Contacts between the two chains:
Residue I242 in protein 1 is in contact with residue H2 in protein 2 (closest heavy-atom distance 4.9 Å).
Residue K91 in protein 1 is in contact with residue L5 in protein 2 (closest heavy-atom distance 4.0 Å).
Residue E84 in protein 1 interacts with residue R6 in protein 2 (closest heavy-atom distance 2.8 Å).
Residue V65 in protein 1 contacts residue L4 in protein 2 (closest heavy-atom distance 4.2 Å).
Residue R83 in protein 1 interacts with residue L9 in protein 2 (closest heavy-atom distance 3.5 Å).
Residue K73 in protein 1 interacts with residue L8 in protein 2 (closest heavy-atom distance 3.1 Å).
Residue I62 in protein 1 contacts residue L4 in protein 2 (closest heavy-atom distance 4.6 Å).
Residue V69 in protein 1 interacts with residue L8 in protein 2 (closest heavy-atom distance 3.6 Å).
Residue I242 in protein 1 is in contact with residue L4 in protein 2 (closest heavy-atom distance 4.4 Å).
Residue E241 in protein 1 interacts with residue D1 in protein 2 (closest heavy-atom distance 4.6 Å).
Residue I87 in protein 1 contacts residue L9 in protein 2 (closest heavy-atom distance 3.6 Å).
Residue I87 in protein 1 contacts residue H2 in protein 2 (closest heavy-atom distance 3.8 Å).
Residue K91 in protein 1 contacts residue H2 in protein 2 (closest heavy-atom distance 2.8 Å).
Residue F78 in protein 1 contacts residue L9 in protein 2 (closest heavy-atom distance 4.4 Å).
Residue V69 in protein 1 contacts residue L9 in protein 2 (closest heavy-atom distance 3.7 Å).
Residue Q66 in protein 1 interacts with residue L8 in protein 2 (closest heavy-atom distance 3.5 Å).
Residue R83 in protein 1 contacts residue R6 in protein 2 (closest heavy-atom distance 3.6 Å).
Residue K73 in protein 1 contacts residue L9 in protein 2 (closest heavy-atom distance 3.1 Å).
Residue R83 in protein 1 contacts residue D10 in protein 2 (closest heavy-atom distance 3.0 Å).
Residue L238 in protein 1 is in contact with residue Q3 in protein 2 (closest heavy-atom distance 4.4 Å).
Residue V69 in protein 1 is in contact with residue L5 in protein 2 (closest heavy-atom distance 4.0 Å).
Residue V65 in protein 1 contacts residue L5 in protein 2 (closest heavy-atom distance 4.2 Å).
Residue K73 in protein 1 interacts with residue D12 in protein 2 (closest heavy-atom distance 4.8 Å).
Residue E241 in protein 1 is in contact with residue Q3 in protein 2 (closest heavy-atom distance 3.2 Å).
Residue L238 in protein 1 is in contact with residue L4 in protein 2 (closest heavy-atom distance 3.1 Å).
Residue D70 in protein 1 is in contact with residue L8 in protein 2 (closest heavy-atom distance 4.5 Å).
Residue V65 in protein 1 contacts residue L8 in protein 2 (closest heavy-atom distance 4.0 Å).
Residue L90 in protein 1 interacts with residue L5 in protein 2 (closest heavy-atom distance 4.2 Å).
Residue L239 in protein 1 interacts with residue L4 in protein 2 (closest heavy-atom distance 4.2 Å).
Residue E241 in protein 1 is in contact with residue L4 in protein 2 (closest heavy-atom distance 4.5 Å).
Residue I87 in protein 1 is in contact with residue L5 in protein 2 (closest heavy-atom distance 3.7 Å).
Residue R27 in protein 1 contacts residue D12 in protein 2 (closest heavy-atom distance 4.9 Å).
Residue K73 in protein 1 is in contact with residue K11 in protein 2 (closest heavy-atom distance 3.2 Å).
Residue L90 in protein 1 interacts with residue L9 in protein 2 (closest heavy-atom distance 4.2 Å).
Residue I87 in protein 1 is in contact with residue R6 in protein 2 (closest heavy-atom distance 4.0 Å).
Residue E241 in protein 1 interacts with residue H2 in protein 2 (closest heavy-atom distance 3.4 Å).
Residue I242 in protein 1 is in contact with residue L5 in protein 2 (closest heavy-atom distance 3.8 Å).
Residue K73 in protein 1 contacts residue D10 in protein 2 (closest heavy-atom distance 4.9 Å).
Residue Q66 in protein 1 interacts with residue K11 in protein 2 (closest heavy-atom distance 4.4 Å).
Residue Q86 in protein 1 is in contact with residue L9 in protein 2 (closest heavy-atom distance 4.0 Å).

This data describes a binding interaction between two proteins.

Sequence of protein 1:
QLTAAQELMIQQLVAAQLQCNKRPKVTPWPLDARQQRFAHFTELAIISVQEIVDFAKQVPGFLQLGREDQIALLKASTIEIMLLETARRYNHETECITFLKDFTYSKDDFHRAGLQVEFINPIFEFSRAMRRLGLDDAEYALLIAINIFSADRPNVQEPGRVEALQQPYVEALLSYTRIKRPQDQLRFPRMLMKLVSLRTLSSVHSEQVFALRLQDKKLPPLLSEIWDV

Sequence of protein 2:
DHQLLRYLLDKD